Sequence of the second protein:
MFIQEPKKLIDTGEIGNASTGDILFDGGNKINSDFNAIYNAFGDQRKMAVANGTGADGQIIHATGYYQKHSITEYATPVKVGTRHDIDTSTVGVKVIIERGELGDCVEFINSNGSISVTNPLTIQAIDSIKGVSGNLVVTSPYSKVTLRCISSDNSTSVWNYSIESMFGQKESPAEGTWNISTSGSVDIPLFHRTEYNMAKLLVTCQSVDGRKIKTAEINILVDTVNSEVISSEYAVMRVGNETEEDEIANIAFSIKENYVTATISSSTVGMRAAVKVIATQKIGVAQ

Residue-level contacts at the interface:
Residue M238 in the first protein contacts residue I231 in the second protein (closest heavy-atom distance 3.5 Å).
Residue T64 in the first protein interacts with residue C106 in the second protein (closest heavy-atom distance 3.2 Å).
Residue E196 in the first protein interacts with residue T140 in the second protein (closest heavy-atom distance 2.7 Å).
Residue T205 in the first protein contacts residue Q282 in the second protein (closest heavy-atom distance 2.9 Å).
Residue E218 in the first protein is in contact with residue N220 in the second protein (closest heavy-atom distance 2.9 Å).
Residue V276 in the first protein interacts with residue Q282 in the second protein (closest heavy-atom distance 3.5 Å).
Residue E218 in the first protein contacts residue Y235 in the second protein (closest heavy-atom distance 3.2 Å).
Residue Y39 in the first protein contacts residue D34 in the second protein (closest heavy-atom distance 3.4 Å).
Residue F168 in the first protein is in contact with residue R149 in the second protein (closest heavy-atom distance 3.6 Å).
Residue E172 in the first protein is in contact with residue S166 in the second protein (closest heavy-atom distance 3.6 Å).
Residue H193 in the first protein is in contact with residue V118 in the second protein (closest heavy-atom distance 3.3 Å).
Residue A63 in the first protein is in contact with residue R84 in the second protein (closest heavy-atom distance 3.5 Å).
Residue T178 in the first protein interacts with residue Q288 in the second protein (closest heavy-atom distance 3.1 Å).
Residue F35 in the first protein interacts with residue F35 in the second protein (closest heavy-atom distance 3.3 Å).
Residue I31 in the first protein is in contact with residue I31 in the second protein (closest heavy-atom distance 3.0 Å).
Residue K277 in the first protein is in contact with residue Q170 in the second protein (closest heavy-atom distance 2.8 Å).
Residue A63 in the first protein is in contact with residue G82 in the second protein (closest heavy-atom distance 2.7 Å).
Residue S112 in the first protein is in contact with residue R149 in the second protein (closest heavy-atom distance 3.6 Å).
Residue V240 in the first protein contacts residue I231 in the second protein (closest heavy-atom distance 3.5 Å).
Residue L203 in the first protein contacts residue Q282 in the second protein (closest heavy-atom distance 2.9 Å).
Residue T178 in the first protein contacts residue G285 in the second protein (closest heavy-atom distance 2.8 Å).
Residue G169 in the first protein contacts residue I164 in the second protein (closest heavy-atom distance 3.0 Å).
Residue K171 in the first protein interacts with residue I164 in the second protein (closest heavy-atom distance 2.8 Å).
Residue K277 in the first protein contacts residue T281 in the second protein (closest heavy-atom distance 2.7 Å).
Residue T20 in the first protein contacts residue T20 in the second protein (closest heavy-atom distance 3.4 Å).
Residue I38 in the first protein contacts residue I38 in the second protein (closest heavy-atom distance 3.5 Å).
Residue F168 in the first protein contacts residue N161 in the second protein (closest heavy-atom distance 3.5 Å).
Residue E176 in the first protein is in contact with residue G169 in the second protein (closest heavy-atom distance 3.4 Å).
Residue T64 in the first protein is in contact with residue T83 in the second protein (closest heavy-atom distance 3.4 Å).
Residue T178 in the first protein is in contact with residue A287 in the second protein (closest heavy-atom distance 3.1 Å).
Residue G211 in the first protein is in contact with residue V226 in the second protein (closest heavy-atom distance 3.3 Å).
Residue S112 in the first protein contacts residue I151 in the second protein (closest heavy-atom distance 3.1 Å).
Residue A63 in the first protein interacts with residue A41 in the second protein (closest heavy-atom distance 3.5 Å).
Residue E172 in the first protein is in contact with residue I164 in the second protein (closest heavy-atom distance 3.1 Å).
Residue G169 in the first protein contacts residue Y162 in the second protein (closest heavy-atom distance 3.0 Å).
Residue S173 in the first protein is in contact with residue S166 in the second protein (closest heavy-atom distance 2.7 Å).
Residue Q207 in the first protein is in contact with residue I284 in the second protein (closest heavy-atom distance 3.1 Å).
Residue F35 in the first protein is in contact with residue D34 in the second protein (closest heavy-atom distance 3.5 Å).
Residue N180 in the first protein is in contact with residue A287 in the second protein (closest heavy-atom distance 2.9 Å).
Residue S112 in the first protein contacts residue G104 in the second protein (closest heavy-atom distance 3.5 Å).
Residue V240 in the first protein contacts residue D224 in the second protein (closest heavy-atom distance 3.4 Å).
Residue Y39 in the first protein contacts residue A37 in the second protein (closest heavy-atom distance 3.5 Å).
Residue M238 in the first protein interacts with residue N220 in the second protein (closest heavy-atom distance 3.3 Å).
Residue F168 in the first protein is in contact with residue I151 in the second protein (closest heavy-atom distance 3.4 Å).
Residue A236 in the first protein interacts with residue N220 in the second protein (closest heavy-atom distance 3.5 Å).
Residue F42 in the first protein interacts with residue F42 in the second protein (closest heavy-atom distance 3.5 Å).
Residue M167 in the first protein interacts with residue S163 in the second protein (closest heavy-atom distance 3.0 Å).
Residue L24 in the first protein contacts residue I23 in the second protein (closest heavy-atom distance 3.4 Å).
Residue Q170 in the first protein contacts residue I164 in the second protein (closest heavy-atom distance 3.5 Å).
Residue A275 in the first protein is in contact with residue Q282 in the second protein (closest heavy-atom distance 3.1 Å).
Residue L203 in the first protein contacts residue M199 in the second protein (closest heavy-atom distance 3.5 Å).
Residue K277 in the first protein contacts residue Q282 in the second protein (closest heavy-atom distance 3.4 Å).
Residue F168 in the first protein interacts with residue Y162 in the second protein (closest heavy-atom distance 3.1 Å).
Residue T64 in the first protein contacts residue G82 in the second protein (closest heavy-atom distance 2.9 Å).
Residue G169 in the first protein is in contact with residue S163 in the second protein (closest heavy-atom distance 3.1 Å).
Residue E218 in the first protein is in contact with residue K201 in the second protein (closest heavy-atom distance 2.6 Å).
Residue V204 in the first protein interacts with residue Q282 in the second protein (closest heavy-atom distance 3.2 Å).
Residue T216 in the first protein contacts residue L222 in the second protein (closest heavy-atom distance 3.4 Å).
Residue E176 in the first protein interacts with residue Q170 in the second protein (closest heavy-atom distance 2.8 Å).
Residue K69 in the first protein is in contact with residue L103 in the second protein (closest heavy-atom distance 3.1 Å).

The following describes two proteins that form a bound complex.

Sequence of the first protein:
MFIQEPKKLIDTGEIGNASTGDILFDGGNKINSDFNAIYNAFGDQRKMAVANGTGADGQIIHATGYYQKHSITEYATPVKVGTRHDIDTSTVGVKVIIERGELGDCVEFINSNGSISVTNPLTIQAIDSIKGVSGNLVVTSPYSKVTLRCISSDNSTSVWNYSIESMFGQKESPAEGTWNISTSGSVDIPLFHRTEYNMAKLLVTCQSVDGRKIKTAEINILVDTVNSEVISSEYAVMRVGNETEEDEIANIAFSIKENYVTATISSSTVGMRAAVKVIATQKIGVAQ